Interface contacts:
Residue E27 in protein 1 interacts with residue Y40 in protein 2 (closest heavy-atom distance 2.6 Å).
Residue E176 in protein 1 contacts residue D11 in protein 2 (closest heavy-atom distance 3.0 Å).
Residue F253 in protein 1 interacts with residue N85 in protein 2 (closest heavy-atom distance 3.0 Å).
Residue A47 in protein 1 is in contact with residue Y180 in protein 2 (closest heavy-atom distance 2.7 Å).
Residue I57 in protein 1 interacts with residue Y229 in protein 2 (closest heavy-atom distance 3.1 Å).
Residue S18 in protein 1 interacts with residue Y40 in protein 2 (closest heavy-atom distance 3.2 Å).
Residue G246 in protein 1 interacts with residue M233 in protein 2 (closest heavy-atom distance 2.9 Å).
Residue I254 in protein 1 contacts residue G75 in protein 2 (closest heavy-atom distance 3.0 Å).
Residue R394 in protein 1 is in contact with residue P241 in protein 2 (closest heavy-atom distance 2.2 Å).
Residue W249 in protein 1 is in contact with residue S97 in protein 2 (closest heavy-atom distance 3.2 Å).
Residue S172 in protein 1 interacts with residue T7 in protein 2 (closest heavy-atom distance 2.5 Å).
Residue S18 in protein 1 contacts residue K109 in protein 2 (closest heavy-atom distance 3.2 Å).
Residue Y61 in protein 1 contacts residue E3 in protein 2 (closest heavy-atom distance 2.9 Å).
Residue I254 in protein 1 interacts with residue N85 in protein 2 (closest heavy-atom distance 3.2 Å).
Residue W249 in protein 1 is in contact with residue Q184 in protein 2 (closest heavy-atom distance 3.1 Å).
Residue G22 in protein 1 is in contact with residue R38 in protein 2 (closest heavy-atom distance 3.1 Å).
Residue E236 in protein 1 interacts with residue S19 in protein 2 (closest heavy-atom distance 2.5 Å).
Residue E236 in protein 1 contacts residue F21 in protein 2 (closest heavy-atom distance 3.0 Å).
Residue G191 in protein 1 is in contact with residue D236 in protein 2 (closest heavy-atom distance 3.0 Å).
Residue N248 in protein 1 interacts with residue Q230 in protein 2 (closest heavy-atom distance 3.1 Å).
Residue Q242 in protein 1 interacts with residue C87 in protein 2 (closest heavy-atom distance 3.2 Å).
Residue E236 in protein 1 interacts with residue S18 in protein 2 (closest heavy-atom distance 3.0 Å).
Residue N193 in protein 1 interacts with residue L235 in protein 2 (closest heavy-atom distance 2.6 Å).
Residue T40 in protein 1 interacts with residue G104 in protein 2 (closest heavy-atom distance 3.1 Å).
Residue Y101 in protein 1 is in contact with residue M232 in protein 2 (closest heavy-atom distance 2.7 Å).
Residue F253 in protein 1 interacts with residue L238 in protein 2 (closest heavy-atom distance 3.1 Å).
Residue H42 in protein 1 interacts with residue G220 in protein 2 (closest heavy-atom distance 3.0 Å).
Residue D252 in protein 1 is in contact with residue R88 in protein 2 (closest heavy-atom distance 2.2 Å).
Residue C238 in protein 1 interacts with residue F30 in protein 2 (closest heavy-atom distance 2.8 Å).
Residue E27 in protein 1 is in contact with residue R107 in protein 2 (closest heavy-atom distance 3.0 Å).
Residue D49 in protein 1 interacts with residue Q225 in protein 2 (closest heavy-atom distance 3.1 Å).
Residue H17 in protein 1 interacts with residue E169 in protein 2 (closest heavy-atom distance 2.8 Å).
Residue H30 in protein 1 interacts with residue E169 in protein 2 (closest heavy-atom distance 2.5 Å).
Residue G15 in protein 1 interacts with residue N165 in protein 2 (closest heavy-atom distance 2.4 Å).
Residue T174 in protein 1 interacts with residue T8 in protein 2 (closest heavy-atom distance 2.9 Å).
Residue S244 in protein 1 interacts with residue L235 in protein 2 (closest heavy-atom distance 3.2 Å).
Residue W249 in protein 1 interacts with residue Q230 in protein 2 (closest heavy-atom distance 3.0 Å).
Residue W185 in protein 1 interacts with residue S19 in protein 2 (closest heavy-atom distance 3.2 Å).
Residue E27 in protein 1 is in contact with residue R39 in protein 2 (closest heavy-atom distance 2.6 Å).
Residue H42 in protein 1 contacts residue Q222 in protein 2 (closest heavy-atom distance 3.2 Å).
Residue L21 in protein 1 interacts with residue R39 in protein 2 (closest heavy-atom distance 3.1 Å).
Residue L29 in protein 1 is in contact with residue E171 in protein 2 (closest heavy-atom distance 3.1 Å).
Residue V392 in protein 1 contacts residue A240 in protein 2 (closest heavy-atom distance 3.1 Å).
Residue R230 in protein 1 interacts with residue N6 in protein 2 (closest heavy-atom distance 3.0 Å).
Residue V54 in protein 1 is in contact with residue N31 in protein 2 (closest heavy-atom distance 3.2 Å).
Residue N248 in protein 1 interacts with residue P231 in protein 2 (closest heavy-atom distance 3.1 Å).
Residue G246 in protein 1 is in contact with residue M232 in protein 2 (closest heavy-atom distance 3.2 Å).
Residue T53 in protein 1 interacts with residue N31 in protein 2 (closest heavy-atom distance 3.2 Å).
Residue C46 in protein 1 interacts with residue Y180 in protein 2 (closest heavy-atom distance 3.1 Å).
Residue L32 in protein 1 contacts residue E171 in protein 2 (closest heavy-atom distance 3.0 Å).
Residue L19 in protein 1 contacts residue R39 in protein 2 (closest heavy-atom distance 3.0 Å).
Residue R123 in protein 1 is in contact with residue R5 in protein 2 (closest heavy-atom distance 2.4 Å).
Residue W185 in protein 1 interacts with residue F25 in protein 2 (closest heavy-atom distance 2.9 Å).
Residue R33 in protein 1 contacts residue D105 in protein 2 (closest heavy-atom distance 2.9 Å).
Residue H17 in protein 1 is in contact with residue K109 in protein 2 (closest heavy-atom distance 2.8 Å).
Residue Y101 in protein 1 contacts residue Q237 in protein 2 (closest heavy-atom distance 3.2 Å).
Residue F253 in protein 1 interacts with residue R86 in protein 2 (closest heavy-atom distance 3.2 Å).
Residue T174 in protein 1 is in contact with residue L10 in protein 2 (closest heavy-atom distance 2.6 Å).
Residue G45 in protein 1 interacts with residue Y180 in protein 2 (closest heavy-atom distance 2.5 Å).
Residue C46 in protein 1 interacts with residue R103 in protein 2 (closest heavy-atom distance 2.7 Å).

Sequence of protein 2:
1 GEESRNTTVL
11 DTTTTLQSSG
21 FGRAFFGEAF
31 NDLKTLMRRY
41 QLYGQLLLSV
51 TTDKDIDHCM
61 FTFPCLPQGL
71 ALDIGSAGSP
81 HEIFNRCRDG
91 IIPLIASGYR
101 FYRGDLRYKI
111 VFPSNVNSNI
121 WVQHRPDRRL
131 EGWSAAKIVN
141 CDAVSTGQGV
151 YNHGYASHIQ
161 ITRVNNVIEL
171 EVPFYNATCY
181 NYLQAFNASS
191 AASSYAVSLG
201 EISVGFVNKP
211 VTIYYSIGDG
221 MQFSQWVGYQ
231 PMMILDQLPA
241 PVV

These two protein chains interact to form a complex.

Sequence of protein 1:
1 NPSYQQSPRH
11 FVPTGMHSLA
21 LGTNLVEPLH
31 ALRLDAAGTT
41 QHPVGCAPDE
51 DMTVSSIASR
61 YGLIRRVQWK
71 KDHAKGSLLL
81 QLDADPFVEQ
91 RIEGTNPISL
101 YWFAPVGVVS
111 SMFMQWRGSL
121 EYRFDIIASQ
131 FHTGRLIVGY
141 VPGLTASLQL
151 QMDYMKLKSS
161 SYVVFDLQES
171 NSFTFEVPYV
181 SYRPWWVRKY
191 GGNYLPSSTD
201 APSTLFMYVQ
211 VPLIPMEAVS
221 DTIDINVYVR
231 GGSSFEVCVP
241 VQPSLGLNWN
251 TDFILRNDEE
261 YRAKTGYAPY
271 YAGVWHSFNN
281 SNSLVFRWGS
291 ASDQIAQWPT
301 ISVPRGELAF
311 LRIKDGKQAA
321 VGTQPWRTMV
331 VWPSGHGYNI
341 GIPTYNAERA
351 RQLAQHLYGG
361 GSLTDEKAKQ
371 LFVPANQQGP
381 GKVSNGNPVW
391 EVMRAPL